Sequence of protein 1:
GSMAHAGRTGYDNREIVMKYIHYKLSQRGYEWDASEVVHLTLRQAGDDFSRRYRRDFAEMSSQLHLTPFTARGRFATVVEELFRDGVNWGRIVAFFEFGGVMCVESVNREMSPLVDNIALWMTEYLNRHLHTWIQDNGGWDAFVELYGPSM

Residue-level contacts at the interface:
Residue V94 in protein 1 is in contact with residue L12 in protein 2 (closest heavy-atom distance 3.7 Å).
Residue D101 in protein 1 is in contact with residue K13 in protein 2 (closest heavy-atom distance 3.2 Å).
Residue G106 in protein 1 interacts with residue G16 in protein 2 (closest heavy-atom distance 3.2 Å).
Residue Y69 in protein 1 contacts residue R11 in protein 2 (closest heavy-atom distance 3.5 Å).
Residue E97 in protein 1 contacts residue S9 in protein 2 (closest heavy-atom distance 2.5 Å).
Residue N104 in protein 1 contacts residue G16 in protein 2 (closest heavy-atom distance 4.1 Å).
Residue V94 in protein 1 contacts residue M5 in protein 2 (closest heavy-atom distance 4.2 Å).
Residue A61 in protein 1 contacts residue F19 in protein 2 (closest heavy-atom distance 3.8 Å).
Residue F65 in protein 1 contacts residue T15 in protein 2 (closest heavy-atom distance 3.5 Å).
Residue F73 in protein 1 contacts residue T15 in protein 2 (closest heavy-atom distance 3.5 Å).
Residue Y69 in protein 1 contacts residue T15 in protein 2 (closest heavy-atom distance 3.8 Å).
Residue V94 in protein 1 is in contact with residue L8 in protein 2 (closest heavy-atom distance 4.3 Å).
Residue D64 in protein 1 is in contact with residue F19 in protein 2 (closest heavy-atom distance 3.7 Å).
Residue Y163 in protein 1 is in contact with residue S23 in protein 2 (closest heavy-atom distance 4.0 Å).
Residue A74 in protein 1 is in contact with residue R11 in protein 2 (closest heavy-atom distance 4.8 Å).
Residue Q79 in protein 1 contacts residue R11 in protein 2 (closest heavy-atom distance 4.2 Å).
Residue R68 in protein 1 interacts with residue L18 in protein 2 (closest heavy-atom distance 3.6 Å).
Residue E97 in protein 1 interacts with residue E6 in protein 2 (closest heavy-atom distance 3.3 Å).
Residue L162 in protein 1 contacts residue S23 in protein 2 (closest heavy-atom distance 4.0 Å).
Residue F114 in protein 1 interacts with residue L12 in protein 2 (closest heavy-atom distance 3.8 Å).
Residue N104 in protein 1 is in contact with residue D20 in protein 2 (closest heavy-atom distance 3.3 Å).
Residue T93 in protein 1 is in contact with residue M5 in protein 2 (closest heavy-atom distance 4.7 Å).
Residue M76 in protein 1 is in contact with residue L12 in protein 2 (closest heavy-atom distance 3.7 Å).
Residue M167 in protein 1 contacts residue F19 in protein 2 (closest heavy-atom distance 4.6 Å).
Residue L98 in protein 1 is in contact with residue L12 in protein 2 (closest heavy-atom distance 4.2 Å).
Residue Y163 in protein 1 is in contact with residue D20 in protein 2 (closest heavy-atom distance 2.7 Å).
Residue W105 in protein 1 contacts residue D20 in protein 2 (closest heavy-atom distance 3.4 Å).
Residue F65 in protein 1 is in contact with residue G16 in protein 2 (closest heavy-atom distance 3.7 Å).
Residue F65 in protein 1 interacts with residue L12 in protein 2 (closest heavy-atom distance 4.0 Å).
Residue F73 in protein 1 interacts with residue R11 in protein 2 (closest heavy-atom distance 3.6 Å).
Residue A110 in protein 1 is in contact with residue G16 in protein 2 (closest heavy-atom distance 4.6 Å).
Residue R68 in protein 1 is in contact with residue M22 in protein 2 (closest heavy-atom distance 3.4 Å).
Residue Q79 in protein 1 contacts residue L8 in protein 2 (closest heavy-atom distance 4.3 Å).
Residue L98 in protein 1 interacts with residue S9 in protein 2 (closest heavy-atom distance 4.3 Å).
Residue G106 in protein 1 contacts residue D17 in protein 2 (closest heavy-atom distance 4.9 Å).
Residue L98 in protein 1 contacts residue K13 in protein 2 (closest heavy-atom distance 3.4 Å).
Residue G106 in protein 1 is in contact with residue D20 in protein 2 (closest heavy-atom distance 3.5 Å).
Residue R90 in protein 1 interacts with residue M5 in protein 2 (closest heavy-atom distance 2.8 Å).
Residue E97 in protein 1 is in contact with residue M5 in protein 2 (closest heavy-atom distance 3.4 Å).
Residue Y69 in protein 1 contacts residue L8 in protein 2 (closest heavy-atom distance 3.5 Å).
Residue F114 in protein 1 contacts residue L8 in protein 2 (closest heavy-atom distance 3.7 Å).
Residue E97 in protein 1 contacts residue K13 in protein 2 (closest heavy-atom distance 2.9 Å).
Residue R68 in protein 1 contacts residue F19 in protein 2 (closest heavy-atom distance 3.5 Å).
Residue A110 in protein 1 contacts residue L12 in protein 2 (closest heavy-atom distance 3.7 Å).
Residue V94 in protein 1 interacts with residue S9 in protein 2 (closest heavy-atom distance 3.7 Å).
Residue Y69 in protein 1 interacts with residue L12 in protein 2 (closest heavy-atom distance 4.1 Å).
Residue Q79 in protein 1 interacts with residue M5 in protein 2 (closest heavy-atom distance 4.5 Å).
Residue N104 in protein 1 is in contact with residue D17 in protein 2 (closest heavy-atom distance 2.9 Å).
Residue R107 in protein 1 is in contact with residue G16 in protein 2 (closest heavy-atom distance 4.1 Å).
Residue G106 in protein 1 contacts residue F19 in protein 2 (closest heavy-atom distance 4.8 Å).
Residue R107 in protein 1 contacts residue D17 in protein 2 (closest heavy-atom distance 2.8 Å).
Residue R100 in protein 1 contacts residue K13 in protein 2 (closest heavy-atom distance 4.0 Å).
Residue M167 in protein 1 contacts residue M22 in protein 2 (closest heavy-atom distance 4.2 Å).
Residue Y163 in protein 1 is in contact with residue F19 in protein 2 (closest heavy-atom distance 3.6 Å).
Residue R107 in protein 1 interacts with residue K13 in protein 2 (closest heavy-atom distance 3.5 Å).
Residue L80 in protein 1 contacts residue L8 in protein 2 (closest heavy-atom distance 3.9 Å).
Residue R90 in protein 1 contacts residue L8 in protein 2 (closest heavy-atom distance 3.3 Å).
Residue R68 in protein 1 contacts residue T15 in protein 2 (closest heavy-atom distance 4.9 Å).
Residue F65 in protein 1 interacts with residue F19 in protein 2 (closest heavy-atom distance 4.2 Å).
Residue M76 in protein 1 is in contact with residue L8 in protein 2 (closest heavy-atom distance 3.5 Å).

Sequence of protein 2:
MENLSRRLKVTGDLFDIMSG

These two protein chains interact to form a complex.